Sequence of protein 1:
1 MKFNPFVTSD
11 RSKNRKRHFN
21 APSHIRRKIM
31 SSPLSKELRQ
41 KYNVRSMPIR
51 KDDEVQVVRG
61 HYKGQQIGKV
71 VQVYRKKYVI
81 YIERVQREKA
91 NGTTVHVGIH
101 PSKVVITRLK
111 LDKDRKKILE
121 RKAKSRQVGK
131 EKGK

Sequence of protein 2:
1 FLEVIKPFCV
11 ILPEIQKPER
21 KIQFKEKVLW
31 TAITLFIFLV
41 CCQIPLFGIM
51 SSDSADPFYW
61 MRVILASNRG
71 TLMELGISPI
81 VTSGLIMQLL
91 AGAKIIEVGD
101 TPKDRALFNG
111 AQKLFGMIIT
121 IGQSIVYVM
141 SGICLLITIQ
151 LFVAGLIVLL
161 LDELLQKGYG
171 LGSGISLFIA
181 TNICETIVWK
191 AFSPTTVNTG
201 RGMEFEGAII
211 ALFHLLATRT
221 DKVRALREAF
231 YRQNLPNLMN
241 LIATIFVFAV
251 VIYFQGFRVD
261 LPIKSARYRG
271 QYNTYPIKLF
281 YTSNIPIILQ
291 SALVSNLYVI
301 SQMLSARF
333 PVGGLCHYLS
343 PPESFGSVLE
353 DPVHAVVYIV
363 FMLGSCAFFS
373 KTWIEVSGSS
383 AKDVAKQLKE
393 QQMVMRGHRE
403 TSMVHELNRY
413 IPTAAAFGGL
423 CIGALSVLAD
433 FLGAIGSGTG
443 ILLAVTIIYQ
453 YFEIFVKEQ

This data describes a binding interaction between two proteins.

Residue-level contacts at the interface:
Residue R20 in protein 2 is in contact with residue E88 in protein 1 (closest heavy-atom distance 4.9 Å).
Residue I22 in protein 2 contacts residue N91 in protein 1 (closest heavy-atom distance 2.7 Å).
Residue I22 in protein 2 interacts with residue G92 in protein 1 (closest heavy-atom distance 3.3 Å).
Residue K21 in protein 2 is in contact with residue N91 in protein 1 (closest heavy-atom distance 4.5 Å).
Residue I22 in protein 2 interacts with residue T93 in protein 1 (closest heavy-atom distance 2.2 Å).